Sequence of protein 2:
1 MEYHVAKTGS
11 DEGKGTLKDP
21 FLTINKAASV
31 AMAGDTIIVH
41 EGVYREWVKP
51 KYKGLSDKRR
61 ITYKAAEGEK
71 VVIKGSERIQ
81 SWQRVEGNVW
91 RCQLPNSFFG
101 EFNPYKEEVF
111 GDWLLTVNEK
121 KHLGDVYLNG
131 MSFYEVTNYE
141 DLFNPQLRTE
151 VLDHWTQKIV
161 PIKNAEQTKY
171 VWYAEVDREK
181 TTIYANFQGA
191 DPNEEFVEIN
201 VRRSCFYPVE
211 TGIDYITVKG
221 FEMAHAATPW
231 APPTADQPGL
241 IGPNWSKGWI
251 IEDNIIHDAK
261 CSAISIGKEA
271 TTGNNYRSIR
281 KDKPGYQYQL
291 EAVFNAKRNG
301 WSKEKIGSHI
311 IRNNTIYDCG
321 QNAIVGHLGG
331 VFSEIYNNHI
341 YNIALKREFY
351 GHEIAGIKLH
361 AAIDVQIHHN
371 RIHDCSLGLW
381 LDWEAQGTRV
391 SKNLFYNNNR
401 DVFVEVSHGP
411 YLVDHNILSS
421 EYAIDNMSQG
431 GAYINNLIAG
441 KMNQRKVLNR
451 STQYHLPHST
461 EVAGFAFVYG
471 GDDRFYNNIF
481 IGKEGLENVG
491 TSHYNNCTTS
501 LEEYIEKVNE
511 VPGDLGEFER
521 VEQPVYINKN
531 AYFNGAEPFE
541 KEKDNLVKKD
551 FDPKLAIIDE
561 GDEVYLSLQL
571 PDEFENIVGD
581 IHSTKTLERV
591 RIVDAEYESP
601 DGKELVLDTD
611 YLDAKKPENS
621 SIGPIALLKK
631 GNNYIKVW

The following describes two proteins that form a bound complex.

Interface contacts:
Residue G513 in protein 1 interacts with residue R277 in protein 2 (closest heavy-atom distance 2.9 Å).
Residue D514 in protein 1 interacts with residue W113 in protein 2 (closest heavy-atom distance 3.5 Å).
Residue F465 in protein 1 interacts with residue F465 in protein 2 (closest heavy-atom distance 3.4 Å).
Residue I592 in protein 1 is in contact with residue K283 in protein 2 (closest heavy-atom distance 2.8 Å).
Residue Y454 in protein 1 is in contact with residue E291 in protein 2 (closest heavy-atom distance 2.5 Å).
Residue K283 in protein 1 is in contact with residue I592 in protein 2 (closest heavy-atom distance 2.8 Å).
Residue S451 in protein 1 contacts residue F465 in protein 2 (closest heavy-atom distance 3.2 Å).
Residue L290 in protein 1 interacts with residue G464 in protein 2 (closest heavy-atom distance 3.5 Å).
Residue Q287 in protein 1 is in contact with residue F465 in protein 2 (closest heavy-atom distance 2.8 Å).
Residue E291 in protein 1 contacts residue A463 in protein 2 (closest heavy-atom distance 3.4 Å).
Residue D514 in protein 1 is in contact with residue G285 in protein 2 (closest heavy-atom distance 2.7 Å).
Residue R277 in protein 1 contacts residue G513 in protein 2 (closest heavy-atom distance 2.9 Å).
Residue Y454 in protein 1 is in contact with residue Q287 in protein 2 (closest heavy-atom distance 3.0 Å).
Residue F294 in protein 1 contacts residue V462 in protein 2 (closest heavy-atom distance 3.5 Å).
Residue Q287 in protein 1 is in contact with residue Y454 in protein 2 (closest heavy-atom distance 2.9 Å).
Residue F518 in protein 1 is in contact with residue D282 in protein 2 (closest heavy-atom distance 3.5 Å).
Residue P284 in protein 1 interacts with residue F518 in protein 2 (closest heavy-atom distance 3.6 Å).
Residue N449 in protein 1 contacts residue F467 in protein 2 (closest heavy-atom distance 3.3 Å).
Residue V462 in protein 1 interacts with residue R298 in protein 2 (closest heavy-atom distance 2.9 Å).
Residue E519 in protein 1 contacts residue N449 in protein 2 (closest heavy-atom distance 3.2 Å).
Residue R298 in protein 1 is in contact with residue V462 in protein 2 (closest heavy-atom distance 2.9 Å).
Residue F465 in protein 1 interacts with residue L290 in protein 2 (closest heavy-atom distance 3.4 Å).
Residue L456 in protein 1 is in contact with residue R298 in protein 2 (closest heavy-atom distance 3.6 Å).
Residue K281 in protein 1 is in contact with residue I505 in protein 2 (closest heavy-atom distance 3.6 Å).
Residue Y286 in protein 1 contacts residue D514 in protein 2 (closest heavy-atom distance 3.2 Å).
Residue K281 in protein 1 is in contact with residue N509 in protein 2 (closest heavy-atom distance 3.1 Å).
Residue R277 in protein 1 interacts with residue N509 in protein 2 (closest heavy-atom distance 3.0 Å).
Residue F467 in protein 1 interacts with residue N449 in protein 2 (closest heavy-atom distance 3.4 Å).
Residue N509 in protein 1 contacts residue K281 in protein 2 (closest heavy-atom distance 3.2 Å).
Residue F465 in protein 1 is in contact with residue S451 in protein 2 (closest heavy-atom distance 3.3 Å).
Residue R589 in protein 1 interacts with residue D282 in protein 2 (closest heavy-atom distance 3.0 Å).
Residue F465 in protein 1 is in contact with residue Q287 in protein 2 (closest heavy-atom distance 2.8 Å).
Residue W113 in protein 1 interacts with residue D514 in protein 2 (closest heavy-atom distance 3.5 Å).
Residue K283 in protein 1 contacts residue F518 in protein 2 (closest heavy-atom distance 3.5 Å).
Residue G464 in protein 1 is in contact with residue L290 in protein 2 (closest heavy-atom distance 3.4 Å).
Residue E291 in protein 1 is in contact with residue Y454 in protein 2 (closest heavy-atom distance 2.5 Å).
Residue F518 in protein 1 contacts residue K283 in protein 2 (closest heavy-atom distance 3.5 Å).
Residue D282 in protein 1 interacts with residue R591 in protein 2 (closest heavy-atom distance 2.9 Å).
Residue K283 in protein 1 contacts residue R591 in protein 2 (closest heavy-atom distance 3.5 Å).
Residue V462 in protein 1 interacts with residue F294 in protein 2 (closest heavy-atom distance 3.5 Å).
Residue A463 in protein 1 contacts residue E291 in protein 2 (closest heavy-atom distance 3.3 Å).
Residue R591 in protein 1 is in contact with residue K283 in protein 2 (closest heavy-atom distance 3.5 Å).
Residue F518 in protein 1 interacts with residue P284 in protein 2 (closest heavy-atom distance 3.6 Å).
Residue F294 in protein 1 interacts with residue A463 in protein 2 (closest heavy-atom distance 3.6 Å).
Residue D514 in protein 1 interacts with residue Y286 in protein 2 (closest heavy-atom distance 3.1 Å).
Residue L515 in protein 1 contacts residue N449 in protein 2 (closest heavy-atom distance 3.6 Å).
Residue L290 in protein 1 interacts with residue F465 in protein 2 (closest heavy-atom distance 3.4 Å).
Residue D282 in protein 1 is in contact with residue R589 in protein 2 (closest heavy-atom distance 3.0 Å).
Residue F467 in protein 1 is in contact with residue F467 in protein 2 (closest heavy-atom distance 2.5 Å).
Residue N509 in protein 1 is in contact with residue R277 in protein 2 (closest heavy-atom distance 2.8 Å).
Residue R591 in protein 1 is in contact with residue D282 in protein 2 (closest heavy-atom distance 3.0 Å).
Residue N449 in protein 1 contacts residue E519 in protein 2 (closest heavy-atom distance 3.2 Å).
Residue L515 in protein 1 contacts residue R450 in protein 2 (closest heavy-atom distance 3.5 Å).
Residue G285 in protein 1 is in contact with residue D514 in protein 2 (closest heavy-atom distance 2.8 Å).
Residue E461 in protein 1 is in contact with residue R298 in protein 2 (closest heavy-atom distance 3.2 Å).
Residue D282 in protein 1 interacts with residue F518 in protein 2 (closest heavy-atom distance 3.5 Å).
Residue R298 in protein 1 contacts residue L456 in protein 2 (closest heavy-atom distance 3.5 Å).
Residue F518 in protein 1 interacts with residue K281 in protein 2 (closest heavy-atom distance 3.5 Å).
Residue R298 in protein 1 is in contact with residue E461 in protein 2 (closest heavy-atom distance 3.2 Å).
Residue R450 in protein 1 interacts with residue L515 in protein 2 (closest heavy-atom distance 3.4 Å).

Sequence of protein 1:
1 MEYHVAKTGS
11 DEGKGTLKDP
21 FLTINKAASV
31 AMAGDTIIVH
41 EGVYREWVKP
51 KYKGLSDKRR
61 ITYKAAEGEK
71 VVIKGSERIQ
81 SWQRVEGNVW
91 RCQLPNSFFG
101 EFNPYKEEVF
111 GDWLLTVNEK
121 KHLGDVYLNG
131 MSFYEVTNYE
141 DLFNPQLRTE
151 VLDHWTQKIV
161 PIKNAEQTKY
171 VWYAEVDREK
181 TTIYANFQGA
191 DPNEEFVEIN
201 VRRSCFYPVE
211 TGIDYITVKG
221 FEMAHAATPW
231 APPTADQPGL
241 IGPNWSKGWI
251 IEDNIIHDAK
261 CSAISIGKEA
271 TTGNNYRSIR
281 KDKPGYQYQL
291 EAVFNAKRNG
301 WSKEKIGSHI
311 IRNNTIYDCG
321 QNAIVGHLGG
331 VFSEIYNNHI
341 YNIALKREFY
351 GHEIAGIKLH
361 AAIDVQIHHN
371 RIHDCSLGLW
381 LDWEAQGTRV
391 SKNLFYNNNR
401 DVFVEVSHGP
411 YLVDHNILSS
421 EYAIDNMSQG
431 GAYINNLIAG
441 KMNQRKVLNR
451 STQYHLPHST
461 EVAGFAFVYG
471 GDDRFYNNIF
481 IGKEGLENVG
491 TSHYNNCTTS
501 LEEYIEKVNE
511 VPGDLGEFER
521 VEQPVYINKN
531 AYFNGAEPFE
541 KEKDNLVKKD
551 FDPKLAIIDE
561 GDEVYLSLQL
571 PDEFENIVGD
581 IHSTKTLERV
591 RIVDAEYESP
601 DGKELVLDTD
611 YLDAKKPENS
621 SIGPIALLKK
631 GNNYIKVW